These two protein chains interact to form a complex.

Sequence of protein 1:
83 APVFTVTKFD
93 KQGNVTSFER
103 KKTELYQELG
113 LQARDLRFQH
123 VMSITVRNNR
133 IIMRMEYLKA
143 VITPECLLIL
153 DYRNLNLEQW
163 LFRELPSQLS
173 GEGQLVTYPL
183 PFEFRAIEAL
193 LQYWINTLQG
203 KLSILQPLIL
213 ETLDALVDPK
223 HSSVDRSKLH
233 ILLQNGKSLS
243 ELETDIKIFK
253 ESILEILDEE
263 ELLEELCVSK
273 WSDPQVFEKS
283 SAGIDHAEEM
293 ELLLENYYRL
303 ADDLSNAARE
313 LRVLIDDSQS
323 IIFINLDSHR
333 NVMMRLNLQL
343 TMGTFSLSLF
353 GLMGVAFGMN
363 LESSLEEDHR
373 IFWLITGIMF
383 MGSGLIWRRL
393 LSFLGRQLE

Sequence of protein 2:
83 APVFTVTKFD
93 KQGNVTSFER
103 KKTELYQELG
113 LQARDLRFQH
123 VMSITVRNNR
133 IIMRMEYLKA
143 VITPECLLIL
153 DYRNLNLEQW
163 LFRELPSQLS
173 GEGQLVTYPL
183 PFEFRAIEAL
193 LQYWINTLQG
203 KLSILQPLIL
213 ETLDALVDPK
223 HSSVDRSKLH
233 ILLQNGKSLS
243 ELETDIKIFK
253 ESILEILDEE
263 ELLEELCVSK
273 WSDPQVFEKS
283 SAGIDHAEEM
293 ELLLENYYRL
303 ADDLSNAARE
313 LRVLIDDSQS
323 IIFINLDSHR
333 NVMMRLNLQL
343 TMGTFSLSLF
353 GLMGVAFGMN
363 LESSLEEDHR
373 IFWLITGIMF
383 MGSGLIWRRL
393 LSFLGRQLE

Residue-level contacts at the interface:
Residue L349 in protein 1 is in contact with residue L354 in protein 2 (closest heavy-atom distance 3.6 Å).
Residue W389 in protein 1 interacts with residue F347 in protein 2 (closest heavy-atom distance 3.5 Å).
Residue G353 in protein 1 interacts with residue L354 in protein 2 (closest heavy-atom distance 3.5 Å).
Residue S224 in protein 1 contacts residue N333 in protein 2 (closest heavy-atom distance 2.8 Å).
Residue L328 in protein 1 is in contact with residue N333 in protein 2 (closest heavy-atom distance 3.3 Å).
Residue M336 in protein 1 contacts residue M336 in protein 2 (closest heavy-atom distance 3.5 Å).
Residue L367 in protein 1 interacts with residue L363 in protein 2 (closest heavy-atom distance 3.5 Å).
Residue R228 in protein 1 contacts residue N327 in protein 2 (closest heavy-atom distance 3.3 Å).
Residue E243 in protein 1 interacts with residue E312 in protein 2 (closest heavy-atom distance 3.4 Å).
Residue M361 in protein 1 contacts residue N362 in protein 2 (closest heavy-atom distance 3.0 Å).
Residue L328 in protein 1 is in contact with residue R332 in protein 2 (closest heavy-atom distance 3.3 Å).
Residue N362 in protein 1 is in contact with residue N362 in protein 2 (closest heavy-atom distance 2.7 Å).
Residue R332 in protein 1 is in contact with residue M336 in protein 2 (closest heavy-atom distance 3.2 Å).
Residue V226 in protein 1 interacts with residue S330 in protein 2 (closest heavy-atom distance 3.4 Å).
Residue L338 in protein 1 interacts with residue F395 in protein 2 (closest heavy-atom distance 3.6 Å).
Residue N339 in protein 1 contacts residue N339 in protein 2 (closest heavy-atom distance 3.5 Å).
Residue T378 in protein 1 interacts with residue A358 in protein 2 (closest heavy-atom distance 3.6 Å).
Residue L231 in protein 1 contacts residue N327 in protein 2 (closest heavy-atom distance 3.2 Å).
Residue F374 in protein 1 is in contact with residue A358 in protein 2 (closest heavy-atom distance 3.1 Å).
Residue N339 in protein 1 contacts residue T343 in protein 2 (closest heavy-atom distance 3.1 Å).
Residue T246 in protein 1 is in contact with residue R311 in protein 2 (closest heavy-atom distance 2.6 Å).
Residue M381 in protein 1 is in contact with residue L354 in protein 2 (closest heavy-atom distance 3.6 Å).
Residue E369 in protein 1 contacts residue E364 in protein 2 (closest heavy-atom distance 3.3 Å).
Residue M335 in protein 1 interacts with residue R337 in protein 2 (closest heavy-atom distance 3.6 Å).
Residue I250 in protein 1 is in contact with residue N308 in protein 2 (closest heavy-atom distance 3.4 Å).
Residue H371 in protein 1 interacts with residue E364 in protein 2 (closest heavy-atom distance 2.4 Å).
Residue K249 in protein 1 interacts with residue N308 in protein 2 (closest heavy-atom distance 3.0 Å).
Residue R332 in protein 1 contacts residue R332 in protein 2 (closest heavy-atom distance 3.5 Å).
Residue H122 in protein 1 interacts with residue N298 in protein 2 (closest heavy-atom distance 2.8 Å).
Residue S225 in protein 1 contacts residue V334 in protein 2 (closest heavy-atom distance 3.6 Å).
Residue D329 in protein 1 interacts with residue R332 in protein 2 (closest heavy-atom distance 3.5 Å).
Residue L328 in protein 1 contacts residue D329 in protein 2 (closest heavy-atom distance 3.6 Å).
Residue F374 in protein 1 is in contact with residue L363 in protein 2 (closest heavy-atom distance 3.6 Å).
Residue R314 in protein 1 interacts with residue D319 in protein 2 (closest heavy-atom distance 3.2 Å).
Residue H331 in protein 1 is in contact with residue L400 in protein 2 (closest heavy-atom distance 3.4 Å).
Residue L231 in protein 1 interacts with residue I326 in protein 2 (closest heavy-atom distance 3.6 Å).
Residue E368 in protein 1 contacts residue N362 in protein 2 (closest heavy-atom distance 3.5 Å).
Residue H331 in protein 1 is in contact with residue N333 in protein 2 (closest heavy-atom distance 3.6 Å).
Residue S225 in protein 1 interacts with residue S330 in protein 2 (closest heavy-atom distance 3.4 Å).
Residue R116 in protein 1 contacts residue L294 in protein 2 (closest heavy-atom distance 3.4 Å).
Residue Q321 in protein 1 contacts residue S322 in protein 2 (closest heavy-atom distance 3.4 Å).
Residue E368 in protein 1 contacts residue E364 in protein 2 (closest heavy-atom distance 3.2 Å).
Residue R228 in protein 1 interacts with residue P221 in protein 2 (closest heavy-atom distance 3.2 Å).
Residue R228 in protein 1 interacts with residue H331 in protein 2 (closest heavy-atom distance 3.1 Å).
Residue F325 in protein 1 contacts residue F325 in protein 2 (closest heavy-atom distance 3.6 Å).
Residue L342 in protein 1 is in contact with residue L340 in protein 2 (closest heavy-atom distance 3.6 Å).
Residue F374 in protein 1 contacts residue M361 in protein 2 (closest heavy-atom distance 3.6 Å).
Residue F325 in protein 1 interacts with residue I326 in protein 2 (closest heavy-atom distance 3.5 Å).
Residue V123 in protein 1 interacts with residue D305 in protein 2 (closest heavy-atom distance 3.4 Å).
Residue L342 in protein 1 contacts residue M344 in protein 2 (closest heavy-atom distance 3.4 Å).
Residue H122 in protein 1 interacts with residue L302 in protein 2 (closest heavy-atom distance 3.6 Å).
Residue R116 in protein 1 contacts residue E291 in protein 2 (closest heavy-atom distance 3.3 Å).
Residue G360 in protein 1 is in contact with residue N362 in protein 2 (closest heavy-atom distance 3.4 Å).
Residue R314 in protein 1 interacts with residue V315 in protein 2 (closest heavy-atom distance 3.5 Å).
Residue F359 in protein 1 contacts residue L363 in protein 2 (closest heavy-atom distance 3.4 Å).
Residue L349 in protein 1 contacts residue F347 in protein 2 (closest heavy-atom distance 3.6 Å).
Residue H122 in protein 1 is in contact with residue R301 in protein 2 (closest heavy-atom distance 3.5 Å).
Residue T346 in protein 1 is in contact with residue F347 in protein 2 (closest heavy-atom distance 3.4 Å).
Residue Q121 in protein 1 interacts with residue N298 in protein 2 (closest heavy-atom distance 2.5 Å).
Residue T246 in protein 1 contacts residue E312 in protein 2 (closest heavy-atom distance 3.2 Å).